Sequence of the first protein:
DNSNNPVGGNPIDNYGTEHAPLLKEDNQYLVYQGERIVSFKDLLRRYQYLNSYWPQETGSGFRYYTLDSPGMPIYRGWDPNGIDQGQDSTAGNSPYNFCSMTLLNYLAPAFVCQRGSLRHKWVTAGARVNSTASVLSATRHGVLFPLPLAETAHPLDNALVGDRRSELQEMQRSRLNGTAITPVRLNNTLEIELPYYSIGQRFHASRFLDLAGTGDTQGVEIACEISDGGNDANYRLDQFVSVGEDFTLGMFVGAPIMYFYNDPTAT

This data describes a binding interaction between two proteins.

Sequence of the second protein:
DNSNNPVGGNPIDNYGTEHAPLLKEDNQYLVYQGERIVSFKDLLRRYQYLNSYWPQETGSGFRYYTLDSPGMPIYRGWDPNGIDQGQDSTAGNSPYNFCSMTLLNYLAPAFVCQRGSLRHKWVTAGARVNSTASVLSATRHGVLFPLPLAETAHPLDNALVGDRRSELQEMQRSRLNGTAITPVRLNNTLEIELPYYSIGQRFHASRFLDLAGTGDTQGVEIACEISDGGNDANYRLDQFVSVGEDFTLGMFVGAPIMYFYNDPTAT

Residue-level contacts at the interface:
Residue V31 in the second protein interacts with residue R115 in the first protein (closest heavy-atom distance 3.3 Å).
Residue Y49 in the second protein is in contact with residue R173 in the first protein (closest heavy-atom distance 3.8 Å).
Residue D84 in the second protein contacts residue R165 in the first protein (closest heavy-atom distance 2.9 Å).
Residue S52 in the second protein contacts residue L168 in the first protein (closest heavy-atom distance 3.1 Å).
Residue E35 in the second protein contacts residue Y197 in the first protein (closest heavy-atom distance 2.2 Å).
Residue Y32 in the second protein interacts with residue G200 in the first protein (closest heavy-atom distance 3.3 Å).
Residue S52 in the second protein interacts with residue R165 in the first protein (closest heavy-atom distance 3.0 Å).
Residue V31 in the second protein contacts residue R202 in the first protein (closest heavy-atom distance 3.3 Å).
Residue Q48 in the second protein interacts with residue L176 in the first protein (closest heavy-atom distance 3.5 Å).
Residue W54 in the second protein interacts with residue R165 in the first protein (closest heavy-atom distance 3.7 Å).
Residue E57 in the second protein is in contact with residue V161 in the first protein (closest heavy-atom distance 2.2 Å).
Residue R46 in the second protein is in contact with residue G178 in the first protein (closest heavy-atom distance 3.6 Å).
Residue W54 in the second protein contacts residue R164 in the first protein (closest heavy-atom distance 3.3 Å).
Residue Y32 in the second protein interacts with residue Q201 in the first protein (closest heavy-atom distance 3.8 Å).
Residue G126 in the second protein interacts with residue S134 in the first protein (closest heavy-atom distance 3.2 Å).
Residue N51 in the second protein contacts residue R165 in the first protein (closest heavy-atom distance 3.3 Å).
Residue V123 in the second protein is in contact with residue I181 in the first protein (closest heavy-atom distance 3.8 Å).
Residue L186 in the second protein contacts residue L186 in the first protein (closest heavy-atom distance 3.6 Å).
Residue N234 in the second protein is in contact with residue F62 in the first protein (closest heavy-atom distance 3.2 Å).
Residue R236 in the second protein contacts residue Y64 in the first protein (closest heavy-atom distance 3.0 Å).
Residue Q48 in the second protein interacts with residue R175 in the first protein (closest heavy-atom distance 3.8 Å).
Residue Q33 in the second protein interacts with residue Y197 in the first protein (closest heavy-atom distance 3.6 Å).
Residue A266 in the second protein contacts residue D163 in the first protein (closest heavy-atom distance 3.4 Å).
Residue Y32 in the second protein interacts with residue S198 in the first protein (closest heavy-atom distance 3.5 Å).
Residue R128 in the second protein is in contact with residue S131 in the first protein (closest heavy-atom distance 2.6 Å).
Residue F240 in the second protein interacts with residue I181 in the first protein (closest heavy-atom distance 2.9 Å).
Residue R236 in the second protein contacts residue L156 in the first protein (closest heavy-atom distance 3.3 Å).
Residue L50 in the second protein is in contact with residue Q169 in the first protein (closest heavy-atom distance 3.5 Å).
Residue R46 in the second protein is in contact with residue L176 in the first protein (closest heavy-atom distance 2.9 Å).
Residue S100 in the second protein contacts residue Q169 in the first protein (closest heavy-atom distance 3.4 Å).
Residue A266 in the second protein is in contact with residue G162 in the first protein (closest heavy-atom distance 3.4 Å).
Residue Y49 in the second protein contacts residue S174 in the first protein (closest heavy-atom distance 3.0 Å).
Residue F98 in the second protein contacts residue R165 in the first protein (closest heavy-atom distance 3.5 Å).
Residue F240 in the second protein interacts with residue R173 in the first protein (closest heavy-atom distance 3.7 Å).
Residue Q48 in the second protein contacts residue S174 in the first protein (closest heavy-atom distance 3.5 Å).
Residue R128 in the second protein is in contact with residue R185 in the first protein (closest heavy-atom distance 3.8 Å).
Residue A127 in the second protein contacts residue S131 in the first protein (closest heavy-atom distance 3.3 Å).
Residue W54 in the second protein interacts with residue V161 in the first protein (closest heavy-atom distance 3.1 Å).
Residue A125 in the second protein interacts with residue E225 in the first protein (closest heavy-atom distance 3.2 Å).
Residue N130 in the second protein contacts residue N130 in the first protein (closest heavy-atom distance 3.6 Å).
Residue R236 in the second protein interacts with residue E225 in the first protein (closest heavy-atom distance 2.5 Å).
Residue A266 in the second protein contacts residue L160 in the first protein (closest heavy-atom distance 3.0 Å).
Residue R128 in the second protein interacts with residue A133 in the first protein (closest heavy-atom distance 3.5 Å).
Residue Y53 in the second protein interacts with residue R165 in the first protein (closest heavy-atom distance 3.2 Å).
Residue D238 in the second protein is in contact with residue R173 in the first protein (closest heavy-atom distance 3.5 Å).
Residue G126 in the second protein contacts residue A133 in the first protein (closest heavy-atom distance 2.9 Å).
Residue I83 in the second protein interacts with residue R165 in the first protein (closest heavy-atom distance 3.2 Å).
Residue Y32 in the second protein contacts residue Y196 in the first protein (closest heavy-atom distance 3.4 Å).
Residue A125 in the second protein contacts residue V135 in the first protein (closest heavy-atom distance 3.2 Å).
Residue G126 in the second protein contacts residue E225 in the first protein (closest heavy-atom distance 2.5 Å).
Residue T267 in the second protein interacts with residue L160 in the first protein (closest heavy-atom distance 3.7 Å).
Residue A125 in the second protein interacts with residue A133 in the first protein (closest heavy-atom distance 3.4 Å).
Residue Y49 in the second protein contacts residue Q169 in the first protein (closest heavy-atom distance 3.4 Å).
Residue R46 in the second protein is in contact with residue N177 in the first protein (closest heavy-atom distance 3.7 Å).
Residue F98 in the second protein interacts with residue G162 in the first protein (closest heavy-atom distance 3.7 Å).
Residue Q33 in the second protein contacts residue S198 in the first protein (closest heavy-atom distance 3.1 Å).
Residue F98 in the second protein is in contact with residue Q169 in the first protein (closest heavy-atom distance 3.7 Å).
Residue Y32 in the second protein is in contact with residue R202 in the first protein (closest heavy-atom distance 3.2 Å).
Residue Y49 in the second protein contacts residue L168 in the first protein (closest heavy-atom distance 3.1 Å).
Residue R128 in the second protein interacts with residue T132 in the first protein (closest heavy-atom distance 3.6 Å).